Sequence of protein 2:
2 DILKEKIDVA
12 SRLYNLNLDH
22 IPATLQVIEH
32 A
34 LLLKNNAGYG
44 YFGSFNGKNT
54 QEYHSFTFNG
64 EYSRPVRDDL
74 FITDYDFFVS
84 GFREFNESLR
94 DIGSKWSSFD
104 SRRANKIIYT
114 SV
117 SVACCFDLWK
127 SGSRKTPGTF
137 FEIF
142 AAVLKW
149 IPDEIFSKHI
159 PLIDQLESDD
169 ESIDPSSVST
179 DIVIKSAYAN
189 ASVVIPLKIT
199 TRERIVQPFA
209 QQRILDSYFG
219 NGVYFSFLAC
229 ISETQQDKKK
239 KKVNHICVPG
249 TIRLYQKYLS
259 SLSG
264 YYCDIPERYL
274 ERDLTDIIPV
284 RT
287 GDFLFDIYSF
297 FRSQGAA

These two protein chains interact to form a complex.

Sequence of protein 1:
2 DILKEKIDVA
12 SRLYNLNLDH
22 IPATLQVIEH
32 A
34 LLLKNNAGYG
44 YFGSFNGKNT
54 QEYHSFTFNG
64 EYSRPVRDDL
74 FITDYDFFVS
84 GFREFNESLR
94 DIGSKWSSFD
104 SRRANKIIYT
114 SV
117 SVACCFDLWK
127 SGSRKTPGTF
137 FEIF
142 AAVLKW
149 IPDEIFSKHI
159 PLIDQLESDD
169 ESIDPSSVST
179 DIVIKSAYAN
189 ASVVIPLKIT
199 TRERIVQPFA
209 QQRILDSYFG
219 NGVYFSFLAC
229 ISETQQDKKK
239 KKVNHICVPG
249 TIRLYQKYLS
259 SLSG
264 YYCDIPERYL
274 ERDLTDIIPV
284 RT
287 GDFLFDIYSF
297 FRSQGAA

Interface contacts:
Residue E201 in protein 1 interacts with residue I171 in protein 2 (closest heavy-atom distance 3.8 Å).
Residue I171 in protein 1 is in contact with residue E201 in protein 2 (closest heavy-atom distance 3.8 Å).
Residue Y253 in protein 1 interacts with residue I212 in protein 2 (closest heavy-atom distance 3.7 Å).
Residue Y256 in protein 1 is in contact with residue R211 in protein 2 (closest heavy-atom distance 4.2 Å).
Residue I212 in protein 1 is in contact with residue L252 in protein 2 (closest heavy-atom distance 4.6 Å).
Residue R211 in protein 1 contacts residue R211 in protein 2 (closest heavy-atom distance 3.2 Å).
Residue Y256 in protein 1 interacts with residue Y216 in protein 2 (closest heavy-atom distance 3.4 Å).
Residue I171 in protein 1 contacts residue V246 in protein 2 (closest heavy-atom distance 3.8 Å).
Residue L252 in protein 1 contacts residue I212 in protein 2 (closest heavy-atom distance 4.6 Å).
Residue S170 in protein 1 contacts residue I244 in protein 2 (closest heavy-atom distance 4.4 Å).
Residue L164 in protein 1 is in contact with residue T249 in protein 2 (closest heavy-atom distance 4.0 Å).
Residue I171 in protein 1 is in contact with residue I244 in protein 2 (closest heavy-atom distance 4.1 Å).
Residue I171 in protein 1 contacts residue R200 in protein 2 (closest heavy-atom distance 3.8 Å).
Residue L160 in protein 1 is in contact with residue L252 in protein 2 (closest heavy-atom distance 3.6 Å).
Residue L252 in protein 1 interacts with residue L164 in protein 2 (closest heavy-atom distance 4.0 Å).
Residue T249 in protein 1 contacts residue D167 in protein 2 (closest heavy-atom distance 2.7 Å).
Residue D167 in protein 1 interacts with residue V246 in protein 2 (closest heavy-atom distance 3.6 Å).
Residue D167 in protein 1 contacts residue P247 in protein 2 (closest heavy-atom distance 4.6 Å).
Residue V246 in protein 1 contacts residue D167 in protein 2 (closest heavy-atom distance 3.6 Å).
Residue Y253 in protein 1 is in contact with residue L164 in protein 2 (closest heavy-atom distance 3.7 Å).
Residue Q163 in protein 1 contacts residue G248 in protein 2 (closest heavy-atom distance 3.8 Å).
Residue L257 in protein 1 interacts with residue I212 in protein 2 (closest heavy-atom distance 3.8 Å).
Residue R200 in protein 1 interacts with residue I171 in protein 2 (closest heavy-atom distance 3.8 Å).
Residue I212 in protein 1 interacts with residue L257 in protein 2 (closest heavy-atom distance 3.8 Å).
Residue Y216 in protein 1 is in contact with residue Y256 in protein 2 (closest heavy-atom distance 3.4 Å).
Residue G248 in protein 1 interacts with residue D167 in protein 2 (closest heavy-atom distance 3.9 Å).
Residue I244 in protein 1 interacts with residue S170 in protein 2 (closest heavy-atom distance 4.4 Å).
Residue D172 in protein 1 contacts residue E201 in protein 2 (closest heavy-atom distance 4.4 Å).
Residue T249 in protein 1 is in contact with residue L164 in protein 2 (closest heavy-atom distance 4.0 Å).
Residue E201 in protein 1 contacts residue D172 in protein 2 (closest heavy-atom distance 4.4 Å).
Residue V246 in protein 1 is in contact with residue I171 in protein 2 (closest heavy-atom distance 3.8 Å).
Residue S215 in protein 1 interacts with residue Y256 in protein 2 (closest heavy-atom distance 2.7 Å).
Residue L164 in protein 1 contacts residue Y253 in protein 2 (closest heavy-atom distance 3.7 Å).
Residue Y256 in protein 1 interacts with residue I212 in protein 2 (closest heavy-atom distance 3.9 Å).
Residue Q205 in protein 1 contacts residue Y253 in protein 2 (closest heavy-atom distance 3.3 Å).
Residue R211 in protein 1 is in contact with residue Y256 in protein 2 (closest heavy-atom distance 4.2 Å).
Residue D167 in protein 1 contacts residue G248 in protein 2 (closest heavy-atom distance 3.9 Å).
Residue Q205 in protein 1 is in contact with residue V204 in protein 2 (closest heavy-atom distance 3.8 Å).
Residue L164 in protein 1 contacts residue L252 in protein 2 (closest heavy-atom distance 4.0 Å).
Residue L252 in protein 1 is in contact with residue Q163 in protein 2 (closest heavy-atom distance 4.2 Å).
Residue I244 in protein 1 contacts residue I171 in protein 2 (closest heavy-atom distance 4.1 Å).
Residue Q163 in protein 1 interacts with residue T249 in protein 2 (closest heavy-atom distance 4.1 Å).
Residue L257 in protein 1 interacts with residue R211 in protein 2 (closest heavy-atom distance 3.5 Å).
Residue L252 in protein 1 interacts with residue L160 in protein 2 (closest heavy-atom distance 3.6 Å).
Residue Q163 in protein 1 contacts residue L252 in protein 2 (closest heavy-atom distance 4.2 Å).
Residue Y256 in protein 1 interacts with residue S215 in protein 2 (closest heavy-atom distance 2.7 Å).
Residue G248 in protein 1 is in contact with residue Q163 in protein 2 (closest heavy-atom distance 3.8 Å).
Residue A208 in protein 1 contacts residue V204 in protein 2 (closest heavy-atom distance 3.9 Å).
Residue L257 in protein 1 contacts residue L257 in protein 2 (closest heavy-atom distance 4.1 Å).
Residue T249 in protein 1 contacts residue Q163 in protein 2 (closest heavy-atom distance 4.1 Å).
Residue A208 in protein 1 interacts with residue L257 in protein 2 (closest heavy-atom distance 4.1 Å).
Residue Y253 in protein 1 interacts with residue Q205 in protein 2 (closest heavy-atom distance 3.3 Å).
Residue R211 in protein 1 interacts with residue L257 in protein 2 (closest heavy-atom distance 3.5 Å).
Residue V204 in protein 1 interacts with residue A208 in protein 2 (closest heavy-atom distance 3.9 Å).
Residue I212 in protein 1 is in contact with residue Y253 in protein 2 (closest heavy-atom distance 3.7 Å).
Residue V204 in protein 1 is in contact with residue V204 in protein 2 (closest heavy-atom distance 4.3 Å).
Residue D167 in protein 1 is in contact with residue T249 in protein 2 (closest heavy-atom distance 2.7 Å).
Residue V204 in protein 1 is in contact with residue Q205 in protein 2 (closest heavy-atom distance 3.8 Å).
Residue I212 in protein 1 contacts residue Y256 in protein 2 (closest heavy-atom distance 3.9 Å).
Residue L257 in protein 1 interacts with residue A208 in protein 2 (closest heavy-atom distance 4.1 Å).